Sequence of the first protein:
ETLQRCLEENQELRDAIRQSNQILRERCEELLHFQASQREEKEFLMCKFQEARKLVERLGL

The following describes two proteins that form a bound complex.

Interface contacts:
Residue R32 in the first protein interacts with residue L18 in the second protein (closest heavy-atom distance 3.7 Å).
Residue F56 in the first protein is in contact with residue F37 in the second protein (closest heavy-atom distance 4.8 Å).
Residue R25 in the first protein contacts residue L11 in the second protein (closest heavy-atom distance 4.5 Å).
Residue L38 in the first protein is in contact with residue A25 in the second protein (closest heavy-atom distance 3.9 Å).
Residue L38 in the first protein contacts residue L22 in the second protein (closest heavy-atom distance 3.9 Å).
Residue F56 in the first protein contacts residue W44 in the second protein (closest heavy-atom distance 3.6 Å).
Residue N28 in the first protein interacts with residue L11 in the second protein (closest heavy-atom distance 3.8 Å).
Residue C35 in the first protein interacts with residue L21 in the second protein (closest heavy-atom distance 3.9 Å).
Residue R21 in the first protein is in contact with residue S8 in the second protein (closest heavy-atom distance 3.7 Å).
Residue V63 in the first protein is in contact with residue Q46 in the second protein (closest heavy-atom distance 3.5 Å).
Residue C35 in the first protein is in contact with residue L18 in the second protein (closest heavy-atom distance 4.1 Å).
Residue L31 in the first protein interacts with residue C19 in the second protein (closest heavy-atom distance 4.1 Å).
Residue R32 in the first protein interacts with residue E14 in the second protein (closest heavy-atom distance 3.5 Å).
Residue V63 in the first protein interacts with residue W44 in the second protein (closest heavy-atom distance 3.7 Å).
Residue L31 in the first protein interacts with residue L18 in the second protein (closest heavy-atom distance 3.7 Å).
Residue R21 in the first protein interacts with residue A5 in the second protein (closest heavy-atom distance 4.7 Å).
Residue N28 in the first protein is in contact with residue E14 in the second protein (closest heavy-atom distance 3.1 Å).
Residue Q45 in the first protein contacts residue E32 in the second protein (closest heavy-atom distance 4.5 Å).
Residue I24 in the first protein is in contact with residue A15 in the second protein (closest heavy-atom distance 3.9 Å).
Residue M53 in the first protein is in contact with residue F37 in the second protein (closest heavy-atom distance 3.9 Å).
Residue F41 in the first protein is in contact with residue T29 in the second protein (closest heavy-atom distance 3.3 Å).
Residue R60 in the first protein interacts with residue W44 in the second protein (closest heavy-atom distance 3.6 Å).
Residue Q42 in the first protein interacts with residue A25 in the second protein (closest heavy-atom distance 3.9 Å).
Residue N28 in the first protein interacts with residue A15 in the second protein (closest heavy-atom distance 3.1 Å).
Residue N28 in the first protein interacts with residue L18 in the second protein (closest heavy-atom distance 3.4 Å).
Residue L31 in the first protein interacts with residue L22 in the second protein (closest heavy-atom distance 3.7 Å).
Residue I24 in the first protein is in contact with residue V12 in the second protein (closest heavy-atom distance 4.6 Å).
Residue R21 in the first protein contacts residue L11 in the second protein (closest heavy-atom distance 3.9 Å).
Residue F56 in the first protein interacts with residue W42 in the second protein (closest heavy-atom distance 3.7 Å).
Residue L52 in the first protein contacts residue F37 in the second protein (closest heavy-atom distance 3.8 Å).
Residue I24 in the first protein interacts with residue L11 in the second protein (closest heavy-atom distance 3.9 Å).
Residue C35 in the first protein contacts residue L22 in the second protein (closest heavy-atom distance 3.6 Å).
Residue Q45 in the first protein is in contact with residue T29 in the second protein (closest heavy-atom distance 3.4 Å).
Residue Q42 in the first protein interacts with residue D28 in the second protein (closest heavy-atom distance 3.9 Å).
Residue A59 in the first protein is in contact with residue W44 in the second protein (closest heavy-atom distance 3.6 Å).
Residue R21 in the first protein interacts with residue K7 in the second protein (closest heavy-atom distance 4.1 Å).
Residue L38 in the first protein contacts residue T29 in the second protein (closest heavy-atom distance 4.2 Å).
Residue K49 in the first protein is in contact with residue Q35 in the second protein (closest heavy-atom distance 2.9 Å).
Residue Q42 in the first protein interacts with residue T29 in the second protein (closest heavy-atom distance 3.4 Å).
Residue K49 in the first protein is in contact with residue F37 in the second protein (closest heavy-atom distance 3.6 Å).
Residue K49 in the first protein is in contact with residue E32 in the second protein (closest heavy-atom distance 2.6 Å).
Residue K49 in the first protein contacts residue Q33 in the second protein (closest heavy-atom distance 4.5 Å).
Residue R21 in the first protein is in contact with residue K6 in the second protein (closest heavy-atom distance 3.4 Å).
Residue Q45 in the first protein interacts with residue Q33 in the second protein (closest heavy-atom distance 3.3 Å).
Residue M53 in the first protein interacts with residue L40 in the second protein (closest heavy-atom distance 3.7 Å).
Residue L38 in the first protein is in contact with residue I26 in the second protein (closest heavy-atom distance 3.8 Å).
Residue C35 in the first protein is in contact with residue A25 in the second protein (closest heavy-atom distance 4.9 Å).
Residue E64 in the first protein interacts with residue W44 in the second protein (closest heavy-atom distance 4.9 Å).
Residue R34 in the first protein is in contact with residue L22 in the second protein (closest heavy-atom distance 4.5 Å).
Residue L31 in the first protein contacts residue A15 in the second protein (closest heavy-atom distance 4.5 Å).

Sequence of the second protein:
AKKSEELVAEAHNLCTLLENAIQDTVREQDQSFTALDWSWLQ